Sequence of the first protein:
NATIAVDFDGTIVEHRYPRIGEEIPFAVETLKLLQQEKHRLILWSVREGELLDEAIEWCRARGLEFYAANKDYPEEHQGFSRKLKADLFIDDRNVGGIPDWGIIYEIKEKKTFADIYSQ

Contacts between the two chains:
Residue R98 in the first protein interacts with residue L93 in the second protein (closest heavy-atom distance 3.2 Å).
Residue A120 in the first protein is in contact with residue Y123 in the second protein (closest heavy-atom distance 3.8 Å).
Residue R98 in the first protein interacts with residue F94 in the second protein (closest heavy-atom distance 2.9 Å).
Residue R87 in the first protein is in contact with residue F85 in the second protein (closest heavy-atom distance 3.5 Å).
Residue D74 in the first protein is in contact with residue R87 in the second protein (closest heavy-atom distance 3.9 Å).
Residue K88 in the first protein contacts residue W46 in the second protein (closest heavy-atom distance 3.1 Å).
Residue V100 in the first protein contacts residue F119 in the second protein (closest heavy-atom distance 3.4 Å).
Residue G101 in the first protein interacts with residue F119 in the second protein (closest heavy-atom distance 3.1 Å).
Residue N99 in the first protein interacts with residue F94 in the second protein (closest heavy-atom distance 3.6 Å).
Residue D92 in the first protein contacts residue R98 in the second protein (closest heavy-atom distance 3.4 Å).
Residue T118 in the first protein interacts with residue G101 in the second protein (closest heavy-atom distance 3.2 Å).
Residue W46 in the first protein contacts residue K88 in the second protein (closest heavy-atom distance 3.1 Å).
Residue R87 in the first protein interacts with residue D74 in the second protein (closest heavy-atom distance 3.9 Å).
Residue S47 in the first protein is in contact with residue K88 in the second protein (closest heavy-atom distance 3.8 Å).
Residue V48 in the first protein interacts with residue S86 in the second protein (closest heavy-atom distance 3.2 Å).
Residue S86 in the first protein contacts residue R87 in the second protein (closest heavy-atom distance 2.6 Å).
Residue N72 in the first protein interacts with residue R87 in the second protein (closest heavy-atom distance 3.3 Å).
Residue K88 in the first protein is in contact with residue S47 in the second protein (closest heavy-atom distance 3.8 Å).
Residue R87 in the first protein is in contact with residue E50 in the second protein (closest heavy-atom distance 2.8 Å).
Residue V48 in the first protein is in contact with residue K88 in the second protein (closest heavy-atom distance 3.5 Å).
Residue R87 in the first protein contacts residue S86 in the second protein (closest heavy-atom distance 2.6 Å).
Residue R98 in the first protein interacts with residue A91 in the second protein (closest heavy-atom distance 3.1 Å).
Residue V48 in the first protein contacts residue L89 in the second protein (closest heavy-atom distance 3.4 Å).
Residue L93 in the first protein contacts residue V100 in the second protein (closest heavy-atom distance 3.8 Å).
Residue L93 in the first protein contacts residue R98 in the second protein (closest heavy-atom distance 3.2 Å).
Residue F119 in the first protein interacts with residue F119 in the second protein (closest heavy-atom distance 3.3 Å).
Residue K88 in the first protein contacts residue V48 in the second protein (closest heavy-atom distance 3.5 Å).
Residue S86 in the first protein interacts with residue E50 in the second protein (closest heavy-atom distance 3.1 Å).
Residue D9 in the first protein is in contact with residue K88 in the second protein (closest heavy-atom distance 2.8 Å).
Residue V100 in the first protein interacts with residue L93 in the second protein (closest heavy-atom distance 3.8 Å).
Residue S86 in the first protein interacts with residue V48 in the second protein (closest heavy-atom distance 3.2 Å).
Residue F94 in the first protein contacts residue R98 in the second protein (closest heavy-atom distance 2.9 Å).
Residue A91 in the first protein is in contact with residue R98 in the second protein (closest heavy-atom distance 3.1 Å).
Residue K73 in the first protein interacts with residue R87 in the second protein (closest heavy-atom distance 3.7 Å).
Residue E50 in the first protein interacts with residue F85 in the second protein (closest heavy-atom distance 3.8 Å).
Residue R87 in the first protein contacts residue K73 in the second protein (closest heavy-atom distance 3.7 Å).
Residue F94 in the first protein is in contact with residue V100 in the second protein (closest heavy-atom distance 3.0 Å).
Residue E50 in the first protein contacts residue R87 in the second protein (closest heavy-atom distance 2.8 Å).
Residue E78 in the first protein contacts residue R87 in the second protein (closest heavy-atom distance 3.0 Å).
Residue F94 in the first protein contacts residue N99 in the second protein (closest heavy-atom distance 3.6 Å).
Residue D96 in the first protein contacts residue K88 in the second protein (closest heavy-atom distance 2.8 Å).
Residue L89 in the first protein interacts with residue V48 in the second protein (closest heavy-atom distance 3.4 Å).
Residue F119 in the first protein is in contact with residue V100 in the second protein (closest heavy-atom distance 3.4 Å).
Residue Y123 in the first protein is in contact with residue A120 in the second protein (closest heavy-atom distance 3.8 Å).
Residue F119 in the first protein contacts residue G101 in the second protein (closest heavy-atom distance 3.1 Å).
Residue G101 in the first protein contacts residue T118 in the second protein (closest heavy-atom distance 3.2 Å).
Residue W46 in the first protein interacts with residue W46 in the second protein (closest heavy-atom distance 3.6 Å).
Residue E50 in the first protein contacts residue S86 in the second protein (closest heavy-atom distance 3.1 Å).
Residue N99 in the first protein contacts residue N99 in the second protein (closest heavy-atom distance 3.2 Å).
Residue V100 in the first protein interacts with residue F94 in the second protein (closest heavy-atom distance 3.0 Å).
Residue R87 in the first protein is in contact with residue R87 in the second protein (closest heavy-atom distance 2.8 Å).
Residue R87 in the first protein is in contact with residue E78 in the second protein (closest heavy-atom distance 3.0 Å).
Residue F85 in the first protein contacts residue R87 in the second protein (closest heavy-atom distance 3.5 Å).
Residue F85 in the first protein is in contact with residue E50 in the second protein (closest heavy-atom distance 3.8 Å).
Residue R98 in the first protein is in contact with residue D92 in the second protein (closest heavy-atom distance 3.4 Å).
Residue R87 in the first protein is in contact with residue N72 in the second protein (closest heavy-atom distance 3.3 Å).
Residue K88 in the first protein interacts with residue D96 in the second protein (closest heavy-atom distance 2.8 Å).
Residue K88 in the first protein is in contact with residue D9 in the second protein (closest heavy-atom distance 2.8 Å).
Residue K90 in the first protein contacts residue R98 in the second protein (closest heavy-atom distance 3.9 Å).
Residue Y123 in the first protein contacts residue Y123 in the second protein (closest heavy-atom distance 3.8 Å).

Sequence of the second protein:
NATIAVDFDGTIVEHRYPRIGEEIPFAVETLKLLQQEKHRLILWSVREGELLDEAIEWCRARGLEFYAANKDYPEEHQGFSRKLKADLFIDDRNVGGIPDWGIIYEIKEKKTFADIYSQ

This data describes a binding interaction between two proteins.